The following describes two proteins that form a bound complex.

Sequence of protein 2:
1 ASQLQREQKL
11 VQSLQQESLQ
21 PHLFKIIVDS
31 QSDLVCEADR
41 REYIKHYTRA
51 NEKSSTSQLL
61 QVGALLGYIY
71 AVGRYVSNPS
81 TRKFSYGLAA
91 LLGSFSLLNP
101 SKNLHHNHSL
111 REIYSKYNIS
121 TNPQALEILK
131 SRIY

Residue-level contacts at the interface:
Residue K56 in protein 1 interacts with residue H108 in protein 2 (closest heavy-atom distance 4.8 Å).
Residue E59 in protein 1 contacts residue H106 in protein 2 (closest heavy-atom distance 4.8 Å).
Residue V55 in protein 1 is in contact with residue H108 in protein 2 (closest heavy-atom distance 4.4 Å).
Residue V52 in protein 1 interacts with residue S115 in protein 2 (closest heavy-atom distance 4.7 Å).
Residue E59 in protein 1 is in contact with residue H108 in protein 2 (closest heavy-atom distance 3.0 Å).
Residue K56 in protein 1 interacts with residue E112 in protein 2 (closest heavy-atom distance 2.8 Å).
Residue V52 in protein 1 contacts residue E112 in protein 2 (closest heavy-atom distance 3.9 Å).

Sequence of protein 1:
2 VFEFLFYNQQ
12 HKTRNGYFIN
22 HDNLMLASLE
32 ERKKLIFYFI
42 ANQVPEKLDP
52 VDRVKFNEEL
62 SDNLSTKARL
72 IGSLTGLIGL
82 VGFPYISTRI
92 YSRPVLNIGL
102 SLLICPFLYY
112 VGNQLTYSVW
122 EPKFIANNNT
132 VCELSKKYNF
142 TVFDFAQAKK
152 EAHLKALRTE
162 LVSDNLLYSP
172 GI